This data describes a binding interaction between two proteins.

Sequence of chain A:
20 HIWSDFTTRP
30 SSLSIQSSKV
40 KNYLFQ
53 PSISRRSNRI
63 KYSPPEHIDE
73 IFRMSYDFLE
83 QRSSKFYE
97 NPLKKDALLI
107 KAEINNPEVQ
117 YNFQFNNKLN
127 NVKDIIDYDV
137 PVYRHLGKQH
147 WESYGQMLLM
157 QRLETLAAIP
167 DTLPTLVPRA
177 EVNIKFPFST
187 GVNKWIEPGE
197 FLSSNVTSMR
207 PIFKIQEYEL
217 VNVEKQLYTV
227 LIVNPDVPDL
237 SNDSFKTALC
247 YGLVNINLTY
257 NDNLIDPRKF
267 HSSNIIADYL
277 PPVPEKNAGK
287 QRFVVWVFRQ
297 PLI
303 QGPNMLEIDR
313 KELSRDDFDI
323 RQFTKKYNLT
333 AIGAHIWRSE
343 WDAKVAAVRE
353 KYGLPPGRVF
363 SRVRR

Sequence of chain B:
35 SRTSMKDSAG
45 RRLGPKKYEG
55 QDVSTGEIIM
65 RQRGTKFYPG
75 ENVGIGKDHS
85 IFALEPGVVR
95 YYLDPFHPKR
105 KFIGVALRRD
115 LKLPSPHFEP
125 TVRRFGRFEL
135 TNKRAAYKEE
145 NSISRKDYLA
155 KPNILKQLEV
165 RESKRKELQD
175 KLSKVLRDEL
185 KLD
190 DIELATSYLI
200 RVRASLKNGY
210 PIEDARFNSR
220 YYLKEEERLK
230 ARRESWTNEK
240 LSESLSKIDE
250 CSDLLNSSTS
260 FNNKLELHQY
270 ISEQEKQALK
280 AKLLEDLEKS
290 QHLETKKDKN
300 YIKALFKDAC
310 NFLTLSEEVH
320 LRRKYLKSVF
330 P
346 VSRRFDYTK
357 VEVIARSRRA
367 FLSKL

Interface contacts:
Residue P166 in chain A interacts with residue F122 in chain B (closest heavy-atom distance 3.3 Å).
Residue V361 in chain A interacts with residue E144 in chain B (closest heavy-atom distance 3.6 Å).
Residue P263 in chain A interacts with residue Y220 in chain B (closest heavy-atom distance 3.4 Å).
Residue D167 in chain A contacts residue P124 in chain B (closest heavy-atom distance 3.4 Å).
Residue R364 in chain A is in contact with residue E143 in chain B (closest heavy-atom distance 3.2 Å).
Residue R364 in chain A interacts with residue R131 in chain B (closest heavy-atom distance 3.0 Å).
Residue V188 in chain A is in contact with residue Y209 in chain B (closest heavy-atom distance 3.4 Å).
Residue V361 in chain A interacts with residue E133 in chain B (closest heavy-atom distance 3.5 Å).
Residue F241 in chain A contacts residue F129 in chain B (closest heavy-atom distance 3.6 Å).
Residue P170 in chain A is in contact with residue F122 in chain B (closest heavy-atom distance 3.7 Å).
Residue P234 in chain A contacts residue F129 in chain B (closest heavy-atom distance 3.5 Å).
Residue R206 in chain A interacts with residue E224 in chain B (closest heavy-atom distance 3.7 Å).
Residue K353 in chain A interacts with residue R232 in chain B (closest heavy-atom distance 3.6 Å).
Residue T171 in chain A interacts with residue F122 in chain B (closest heavy-atom distance 3.2 Å).
Residue R206 in chain A contacts residue Y220 in chain B (closest heavy-atom distance 3.0 Å).
Residue R264 in chain A contacts residue F216 in chain B (closest heavy-atom distance 3.2 Å).
Residue F362 in chain A contacts residue F129 in chain B (closest heavy-atom distance 3.7 Å).
Residue D239 in chain A contacts residue F129 in chain B (closest heavy-atom distance 3.1 Å).
Residue M205 in chain A interacts with residue Y221 in chain B (closest heavy-atom distance 3.6 Å).
Residue F362 in chain A interacts with residue E143 in chain B (closest heavy-atom distance 3.7 Å).
Residue K282 in chain A is in contact with residue S146 in chain B (closest heavy-atom distance 2.9 Å).
Residue R367 in chain A is in contact with residue R128 in chain B (closest heavy-atom distance 2.9 Å).
Residue V361 in chain A interacts with residue E143 in chain B (closest heavy-atom distance 3.4 Å).
Residue P231 in chain A interacts with residue R127 in chain B (closest heavy-atom distance 3.5 Å).
Residue N283 in chain A contacts residue E143 in chain B (closest heavy-atom distance 2.8 Å).
Residue R366 in chain A interacts with residue F129 in chain B (closest heavy-atom distance 2.6 Å).
Residue R323 in chain A contacts residue F122 in chain B (closest heavy-atom distance 3.2 Å).
Residue K282 in chain A is in contact with residue E143 in chain B (closest heavy-atom distance 2.8 Å).
Residue L236 in chain A contacts residue E133 in chain B (closest heavy-atom distance 3.7 Å).
Residue W343 in chain A is in contact with residue E144 in chain B (closest heavy-atom distance 3.3 Å).
Residue D239 in chain A is in contact with residue G130 in chain B (closest heavy-atom distance 3.5 Å).
Residue R364 in chain A interacts with residue S146 in chain B (closest heavy-atom distance 3.5 Å).
Residue V365 in chain A is in contact with residue R131 in chain B (closest heavy-atom distance 3.7 Å).
Residue D232 in chain A interacts with residue R127 in chain B (closest heavy-atom distance 3.7 Å).
Residue R288 in chain A interacts with residue R127 in chain B (closest heavy-atom distance 3.5 Å).
Residue R367 in chain A interacts with residue G130 in chain B (closest heavy-atom distance 3.4 Å).
Residue S240 in chain A is in contact with residue R127 in chain B (closest heavy-atom distance 3.3 Å).
Residue G187 in chain A interacts with residue N207 in chain B (closest heavy-atom distance 3.4 Å).
Residue N189 in chain A is in contact with residue G208 in chain B (closest heavy-atom distance 3.3 Å).
Residue V188 in chain A interacts with residue N207 in chain B (closest heavy-atom distance 3.4 Å).
Residue D262 in chain A is in contact with residue F216 in chain B (closest heavy-atom distance 3.5 Å).
Residue D239 in chain A interacts with residue R128 in chain B (closest heavy-atom distance 2.3 Å).
Residue F362 in chain A contacts residue E133 in chain B (closest heavy-atom distance 3.5 Å).
Residue S363 in chain A contacts residue F132 in chain B (closest heavy-atom distance 3.0 Å).
Residue P183 in chain A interacts with residue Y209 in chain B (closest heavy-atom distance 3.2 Å).
Residue F184 in chain A interacts with residue Y220 in chain B (closest heavy-atom distance 3.6 Å).
Residue R264 in chain A is in contact with residue D213 in chain B (closest heavy-atom distance 3.5 Å).
Residue S363 in chain A contacts residue R131 in chain B (closest heavy-atom distance 3.0 Å).
Residue N283 in chain A is in contact with residue R131 in chain B (closest heavy-atom distance 3.3 Å).
Residue V361 in chain A interacts with residue L134 in chain B (closest heavy-atom distance 2.9 Å).
Residue F184 in chain A contacts residue Y221 in chain B (closest heavy-atom distance 3.4 Å).
Residue F241 in chain A interacts with residue R127 in chain B (closest heavy-atom distance 3.5 Å).
Residue F184 in chain A is in contact with residue N217 in chain B (closest heavy-atom distance 3.4 Å).
Residue R323 in chain A interacts with residue P124 in chain B (closest heavy-atom distance 3.7 Å).
Residue N189 in chain A is in contact with residue Y209 in chain B (closest heavy-atom distance 3.2 Å).
Residue F362 in chain A contacts residue F132 in chain B (closest heavy-atom distance 3.7 Å).
Residue R366 in chain A contacts residue R128 in chain B (closest heavy-atom distance 3.2 Å).
Residue D167 in chain A is in contact with residue R127 in chain B (closest heavy-atom distance 3.4 Å).
Residue R366 in chain A contacts residue E89 in chain B (closest heavy-atom distance 3.3 Å).
Residue P166 in chain A contacts residue P124 in chain B (closest heavy-atom distance 3.2 Å).